Sequence of the first protein:
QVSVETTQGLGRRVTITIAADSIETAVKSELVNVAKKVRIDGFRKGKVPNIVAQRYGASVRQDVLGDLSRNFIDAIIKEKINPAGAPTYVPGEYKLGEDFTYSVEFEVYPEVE

Sequence of the second protein:
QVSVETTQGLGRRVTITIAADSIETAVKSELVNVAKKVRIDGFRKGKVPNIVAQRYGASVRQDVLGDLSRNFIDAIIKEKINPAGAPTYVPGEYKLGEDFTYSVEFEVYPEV

Contacts between the two chains:
Residue P89 in the first protein interacts with residue R60 in the second protein (closest heavy-atom distance 4.9 Å).
Residue Y61 in the first protein contacts residue N88 in the second protein (closest heavy-atom distance 3.9 Å).
Residue P93 in the first protein contacts residue Q67 in the second protein (closest heavy-atom distance 3.0 Å).
Residue V38 in the first protein contacts residue I79 in the second protein (closest heavy-atom distance 4.4 Å).
Residue I79 in the first protein contacts residue V65 in the second protein (closest heavy-atom distance 4.1 Å).
Residue D68 in the first protein is in contact with residue I79 in the second protein (closest heavy-atom distance 3.7 Å).
Residue D72 in the first protein contacts residue D72 in the second protein (closest heavy-atom distance 3.4 Å).
Residue I79 in the first protein is in contact with residue D68 in the second protein (closest heavy-atom distance 3.0 Å).
Residue K86 in the first protein interacts with residue D45 in the second protein (closest heavy-atom distance 4.3 Å).
Residue Y61 in the first protein interacts with residue I83 in the second protein (closest heavy-atom distance 3.7 Å).
Residue Q67 in the first protein contacts residue S75 in the second protein (closest heavy-atom distance 4.8 Å).
Residue R60 in the first protein is in contact with residue P89 in the second protein (closest heavy-atom distance 4.9 Å).
Residue Y61 in the first protein interacts with residue I87 in the second protein (closest heavy-atom distance 3.5 Å).
Residue Y95 in the first protein interacts with residue Q67 in the second protein (closest heavy-atom distance 4.3 Å).
Residue F78 in the first protein interacts with residue D68 in the second protein (closest heavy-atom distance 4.8 Å).
Residue Y61 in the first protein interacts with residue K86 in the second protein (closest heavy-atom distance 4.5 Å).
Residue I79 in the first protein contacts residue E34 in the second protein (closest heavy-atom distance 4.5 Å).
Residue Y61 in the first protein contacts residue I82 in the second protein (closest heavy-atom distance 3.7 Å).
Residue V42 in the first protein contacts residue I83 in the second protein (closest heavy-atom distance 3.7 Å).
Residue S64 in the first protein interacts with residue P89 in the second protein (closest heavy-atom distance 4.0 Å).
Residue D68 in the first protein contacts residue D72 in the second protein (closest heavy-atom distance 3.9 Å).
Residue K86 in the first protein interacts with residue R43 in the second protein (closest heavy-atom distance 4.5 Å).
Residue G91 in the first protein contacts residue A63 in the second protein (closest heavy-atom distance 4.6 Å).
Residue N88 in the first protein contacts residue Y61 in the second protein (closest heavy-atom distance 3.9 Å).
Residue G91 in the first protein is in contact with residue S64 in the second protein (closest heavy-atom distance 3.7 Å).
Residue S64 in the first protein is in contact with residue F78 in the second protein (closest heavy-atom distance 4.6 Å).
Residue R43 in the first protein interacts with residue K86 in the second protein (closest heavy-atom distance 3.3 Å).
Residue I82 in the first protein interacts with residue Y61 in the second protein (closest heavy-atom distance 4.3 Å).
Residue V38 in the first protein interacts with residue I83 in the second protein (closest heavy-atom distance 3.4 Å).
Residue P93 in the first protein is in contact with residue S64 in the second protein (closest heavy-atom distance 3.8 Å).
Residue I44 in the first protein contacts residue I87 in the second protein (closest heavy-atom distance 4.8 Å).
Residue R60 in the first protein is in contact with residue N88 in the second protein (closest heavy-atom distance 2.9 Å).
Residue Y95 in the first protein contacts residue D68 in the second protein (closest heavy-atom distance 2.8 Å).
Residue Q67 in the first protein interacts with residue P93 in the second protein (closest heavy-atom distance 3.5 Å).
Residue E34 in the first protein is in contact with residue R76 in the second protein (closest heavy-atom distance 3.6 Å).
Residue R76 in the first protein interacts with residue E34 in the second protein (closest heavy-atom distance 4.6 Å).
Residue V65 in the first protein contacts residue I79 in the second protein (closest heavy-atom distance 4.2 Å).
Residue Q67 in the first protein contacts residue Y95 in the second protein (closest heavy-atom distance 4.2 Å).
Residue D80 in the first protein is in contact with residue K41 in the second protein (closest heavy-atom distance 2.7 Å).
Residue R60 in the first protein is in contact with residue K86 in the second protein (closest heavy-atom distance 4.7 Å).
Residue I83 in the first protein is in contact with residue K41 in the second protein (closest heavy-atom distance 4.0 Å).
Residue N88 in the first protein interacts with residue R60 in the second protein (closest heavy-atom distance 3.4 Å).
Residue I83 in the first protein contacts residue V42 in the second protein (closest heavy-atom distance 4.0 Å).
Residue Q59 in the first protein is in contact with residue N88 in the second protein (closest heavy-atom distance 4.6 Å).
Residue I83 in the first protein interacts with residue V38 in the second protein (closest heavy-atom distance 3.8 Å).
Residue I83 in the first protein interacts with residue Y61 in the second protein (closest heavy-atom distance 4.2 Å).
Residue D80 in the first protein interacts with residue N37 in the second protein (closest heavy-atom distance 4.9 Å).
Residue S75 in the first protein contacts residue D68 in the second protein (closest heavy-atom distance 3.3 Å).
Residue E34 in the first protein is in contact with residue I79 in the second protein (closest heavy-atom distance 3.7 Å).
Residue I44 in the first protein is in contact with residue K86 in the second protein (closest heavy-atom distance 3.8 Å).
Residue D68 in the first protein interacts with residue S75 in the second protein (closest heavy-atom distance 2.5 Å).
Residue I79 in the first protein is in contact with residue V38 in the second protein (closest heavy-atom distance 4.0 Å).
Residue K41 in the first protein contacts residue D80 in the second protein (closest heavy-atom distance 3.0 Å).
Residue S64 in the first protein is in contact with residue I82 in the second protein (closest heavy-atom distance 4.2 Å).
Residue P89 in the first protein interacts with residue S64 in the second protein (closest heavy-atom distance 4.2 Å).
Residue S64 in the first protein contacts residue S75 in the second protein (closest heavy-atom distance 5.0 Å).
Residue A92 in the first protein is in contact with residue Q67 in the second protein (closest heavy-atom distance 3.6 Å).
Residue D68 in the first protein contacts residue R76 in the second protein (closest heavy-atom distance 3.1 Å).
Residue S64 in the first protein is in contact with residue I79 in the second protein (closest heavy-atom distance 3.8 Å).
Residue K41 in the first protein contacts residue I83 in the second protein (closest heavy-atom distance 4.0 Å).

This data describes a binding interaction between two proteins.